Sequence of the first protein:
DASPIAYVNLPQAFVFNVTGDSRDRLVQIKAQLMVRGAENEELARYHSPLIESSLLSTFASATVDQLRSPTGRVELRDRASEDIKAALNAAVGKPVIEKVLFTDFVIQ

The following describes two proteins that form a bound complex.

Sequence of the second protein:
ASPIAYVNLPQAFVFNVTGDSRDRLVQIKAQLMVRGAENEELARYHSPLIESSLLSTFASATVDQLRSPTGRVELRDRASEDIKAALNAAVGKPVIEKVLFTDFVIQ

Contacts between the two chains:
Residue E63 in the first protein contacts residue E62 in the second protein (closest heavy-atom distance 4.5 Å).
Residue A59 in the first protein is in contact with residue E63 in the second protein (closest heavy-atom distance 3.8 Å).
Residue A59 in the first protein contacts residue E60 in the second protein (closest heavy-atom distance 3.7 Å).
Residue A59 in the first protein is in contact with residue A59 in the second protein (closest heavy-atom distance 3.7 Å).
Residue E63 in the first protein is in contact with residue A59 in the second protein (closest heavy-atom distance 3.6 Å).
Residue E60 in the first protein contacts residue A59 in the second protein (closest heavy-atom distance 3.8 Å).
Residue E62 in the first protein contacts residue E63 in the second protein (closest heavy-atom distance 3.4 Å).